Sequence of chain B:
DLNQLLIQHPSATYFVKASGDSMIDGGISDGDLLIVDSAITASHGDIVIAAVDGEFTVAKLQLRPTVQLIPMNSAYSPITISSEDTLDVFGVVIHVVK

These two protein chains interact to form a complex.

Sequence of chain A:
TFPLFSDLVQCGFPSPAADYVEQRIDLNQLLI

Interface contacts:
Residue K55 in chain B is in contact with residue L17 in chain A (closest heavy-atom distance 3.7 Å).
Residue Y114 in chain B contacts residue F26 in chain A (closest heavy-atom distance 4.4 Å).
Residue V96 in chain B interacts with residue Q23 in chain A (closest heavy-atom distance 4.1 Å).
Residue S57 in chain B is in contact with residue G25 in chain A (closest heavy-atom distance 3.8 Å).
Residue A56 in chain B is in contact with residue C24 in chain A (closest heavy-atom distance 3.9 Å).
Residue L71 in chain B interacts with residue L43 in chain A (closest heavy-atom distance 3.6 Å).
Residue S60 in chain B interacts with residue G25 in chain A (closest heavy-atom distance 3.5 Å).
Residue T95 in chain B is in contact with residue P27 in chain A (closest heavy-atom distance 3.2 Å).
Residue P48 in chain B contacts residue F15 in chain A (closest heavy-atom distance 3.4 Å).
Residue E93 in chain B is in contact with residue P27 in chain A (closest heavy-atom distance 3.0 Å).
Residue Y114 in chain B interacts with residue G25 in chain A (closest heavy-atom distance 3.3 Å).
Residue F53 in chain B contacts residue I38 in chain A (closest heavy-atom distance 3.7 Å).
Residue M61 in chain B interacts with residue C24 in chain A (closest heavy-atom distance 3.8 Å).
Residue S60 in chain B is in contact with residue C24 in chain A (closest heavy-atom distance 2.2 Å).
Residue V96 in chain B contacts residue V22 in chain A (closest heavy-atom distance 3.6 Å).
Residue F53 in chain B is in contact with residue F18 in chain A (closest heavy-atom distance 3.8 Å).
Residue E93 in chain B interacts with residue P29 in chain A (closest heavy-atom distance 4.2 Å).
Residue V96 in chain B interacts with residue C24 in chain A (closest heavy-atom distance 3.8 Å).
Residue L71 in chain B contacts residue L44 in chain A (closest heavy-atom distance 4.1 Å).
Residue F94 in chain B is in contact with residue P27 in chain A (closest heavy-atom distance 3.2 Å).
Residue L40 in chain B contacts residue L40 in chain A (closest heavy-atom distance 4.0 Å).
Residue K55 in chain B contacts residue L21 in chain A (closest heavy-atom distance 3.6 Å).
Residue V54 in chain B contacts residue V22 in chain A (closest heavy-atom distance 3.5 Å).
Residue G58 in chain B is in contact with residue G25 in chain A (closest heavy-atom distance 4.2 Å).
Residue K55 in chain B interacts with residue V22 in chain A (closest heavy-atom distance 3.2 Å).
Residue D39 in chain B is in contact with residue N41 in chain A (closest heavy-atom distance 4.0 Å).
Residue N41 in chain B is in contact with residue N41 in chain A (closest heavy-atom distance 3.8 Å).
Residue T51 in chain B contacts residue P16 in chain A (closest heavy-atom distance 4.2 Å).
Residue S57 in chain B contacts residue V22 in chain A (closest heavy-atom distance 2.8 Å).
Residue F94 in chain B contacts residue S28 in chain A (closest heavy-atom distance 2.9 Å).
Residue Y52 in chain B interacts with residue F18 in chain A (closest heavy-atom distance 3.9 Å).
Residue V135 in chain B contacts residue L44 in chain A (closest heavy-atom distance 3.7 Å).
Residue F53 in chain B is in contact with residue L43 in chain A (closest heavy-atom distance 4.0 Å).
Residue I66 in chain B is in contact with residue C24 in chain A (closest heavy-atom distance 4.2 Å).
Residue N41 in chain B interacts with residue F15 in chain A (closest heavy-atom distance 3.6 Å).
Residue F94 in chain B contacts residue A31 in chain A (closest heavy-atom distance 3.6 Å).
Residue F94 in chain B interacts with residue Q23 in chain A (closest heavy-atom distance 4.2 Å).
Residue F53 in chain B is in contact with residue F15 in chain A (closest heavy-atom distance 3.5 Å).
Residue F53 in chain B contacts residue L17 in chain A (closest heavy-atom distance 3.6 Å).
Residue F53 in chain B contacts residue L40 in chain A (closest heavy-atom distance 3.5 Å).
Residue L40 in chain B is in contact with residue L44 in chain A (closest heavy-atom distance 4.2 Å).
Residue N41 in chain B interacts with residue D39 in chain A (closest heavy-atom distance 3.3 Å).
Residue T51 in chain B is in contact with residue F15 in chain A (closest heavy-atom distance 3.8 Å).
Residue L44 in chain B contacts residue L40 in chain A (closest heavy-atom distance 4.2 Å).
Residue G92 in chain B is in contact with residue P29 in chain A (closest heavy-atom distance 4.3 Å).
Residue L71 in chain B interacts with residue L17 in chain A (closest heavy-atom distance 3.6 Å).
Residue Y52 in chain B interacts with residue P16 in chain A (closest heavy-atom distance 3.6 Å).
Residue E93 in chain B contacts residue S28 in chain A (closest heavy-atom distance 3.2 Å).
Residue L40 in chain B contacts residue N41 in chain A (closest heavy-atom distance 4.0 Å).
Residue S57 in chain B is in contact with residue Q23 in chain A (closest heavy-atom distance 3.3 Å).
Residue I45 in chain B interacts with residue L40 in chain A (closest heavy-atom distance 4.1 Å).
Residue I45 in chain B interacts with residue F15 in chain A (closest heavy-atom distance 3.5 Å).
Residue N41 in chain B contacts residue L40 in chain A (closest heavy-atom distance 3.9 Å).
Residue A56 in chain B is in contact with residue V22 in chain A (closest heavy-atom distance 3.7 Å).
Residue L40 in chain B contacts residue I45 in chain A (closest heavy-atom distance 4.3 Å).
Residue F53 in chain B contacts residue P16 in chain A (closest heavy-atom distance 3.0 Å).
Residue S57 in chain B is in contact with residue L21 in chain A (closest heavy-atom distance 4.0 Å).
Residue S57 in chain B contacts residue C24 in chain A (closest heavy-atom distance 2.4 Å).
Residue T95 in chain B is in contact with residue Q23 in chain A (closest heavy-atom distance 4.1 Å).
Residue F94 in chain B contacts residue F26 in chain A (closest heavy-atom distance 4.2 Å).